Residue-level contacts at the interface:
Residue P107 in the second protein is in contact with residue P13 in the first protein (closest heavy-atom distance 3.5 Å).
Residue L106 in the second protein interacts with residue V11 in the first protein (closest heavy-atom distance 3.9 Å).
Residue N110 in the second protein is in contact with residue Q7 in the first protein (closest heavy-atom distance 3.1 Å).
Residue I108 in the second protein interacts with residue G12 in the first protein (closest heavy-atom distance 4.1 Å).
Residue P107 in the second protein contacts residue I10 in the first protein (closest heavy-atom distance 4.7 Å).
Residue P107 in the second protein contacts residue W14 in the first protein (closest heavy-atom distance 3.6 Å).
Residue L131 in the second protein interacts with residue V11 in the first protein (closest heavy-atom distance 3.8 Å).
Residue L133 in the second protein contacts residue Q7 in the first protein (closest heavy-atom distance 3.3 Å).
Residue E109 in the second protein contacts residue P13 in the first protein (closest heavy-atom distance 4.0 Å).
Residue E109 in the second protein contacts residue V11 in the first protein (closest heavy-atom distance 4.3 Å).
Residue I108 in the second protein is in contact with residue I10 in the first protein (closest heavy-atom distance 3.7 Å).
Residue E109 in the second protein contacts residue I10 in the first protein (closest heavy-atom distance 2.8 Å).
Residue P107 in the second protein is in contact with residue G12 in the first protein (closest heavy-atom distance 2.9 Å).
Residue L131 in the second protein interacts with residue V9 in the first protein (closest heavy-atom distance 4.0 Å).
Residue E109 in the second protein contacts residue G12 in the first protein (closest heavy-atom distance 3.3 Å).
Residue S132 in the second protein interacts with residue V9 in the first protein (closest heavy-atom distance 3.8 Å).
Residue I108 in the second protein interacts with residue V11 in the first protein (closest heavy-atom distance 4.5 Å).
Residue G111 in the second protein contacts residue V9 in the first protein (closest heavy-atom distance 4.4 Å).
Residue N110 in the second protein is in contact with residue T8 in the first protein (closest heavy-atom distance 2.9 Å).
Residue L106 in the second protein contacts residue W14 in the first protein (closest heavy-atom distance 4.3 Å).
Residue N105 in the second protein contacts residue P13 in the first protein (closest heavy-atom distance 4.8 Å).
Residue N110 in the second protein contacts residue I10 in the first protein (closest heavy-atom distance 2.9 Å).
Residue L133 in the second protein is in contact with residue V9 in the first protein (closest heavy-atom distance 3.9 Å).
Residue N105 in the second protein contacts residue W14 in the first protein (closest heavy-atom distance 3.2 Å).
Residue P107 in the second protein contacts residue V11 in the first protein (closest heavy-atom distance 3.5 Å).
Residue L133 in the second protein contacts residue T8 in the first protein (closest heavy-atom distance 3.8 Å).
Residue N110 in the second protein interacts with residue V9 in the first protein (closest heavy-atom distance 3.3 Å).

This data describes a binding interaction between two proteins.

Sequence of the second protein:
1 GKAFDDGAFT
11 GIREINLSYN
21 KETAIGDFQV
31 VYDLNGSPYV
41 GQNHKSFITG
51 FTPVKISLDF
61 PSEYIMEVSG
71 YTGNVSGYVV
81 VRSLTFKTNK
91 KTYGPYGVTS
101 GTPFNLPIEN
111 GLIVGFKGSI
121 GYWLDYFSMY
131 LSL

Sequence of the first protein:
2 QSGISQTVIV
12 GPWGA